Interface contacts:
Residue G93 in chain B interacts with residue N8 in chain A (closest heavy-atom distance 3.2 Å).
Residue Y33 in chain B contacts residue N8 in chain A (closest heavy-atom distance 4.7 Å).
Residue S95 in chain B contacts residue N8 in chain A (closest heavy-atom distance 2.9 Å).
Residue S94 in chain B is in contact with residue N8 in chain A (closest heavy-atom distance 3.5 Å).
Residue Y92 in chain B interacts with residue N8 in chain A (closest heavy-atom distance 2.9 Å).
Residue Y96 in chain B interacts with residue N8 in chain A (closest heavy-atom distance 3.5 Å).
Residue S94 in chain B is in contact with residue E7 in chain A (closest heavy-atom distance 4.5 Å).
Residue Y96 in chain B contacts residue E7 in chain A (closest heavy-atom distance 2.7 Å).
Residue S95 in chain B is in contact with residue E7 in chain A (closest heavy-atom distance 3.4 Å).

Sequence of chain B:
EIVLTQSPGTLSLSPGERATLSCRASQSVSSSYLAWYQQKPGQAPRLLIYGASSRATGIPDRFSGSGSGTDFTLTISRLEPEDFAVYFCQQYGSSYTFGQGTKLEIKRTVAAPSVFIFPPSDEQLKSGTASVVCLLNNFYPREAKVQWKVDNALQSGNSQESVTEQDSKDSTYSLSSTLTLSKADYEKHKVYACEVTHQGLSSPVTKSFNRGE

Sequence of chain A:
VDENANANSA

This data describes a binding interaction between two proteins.